Interface contacts:
Residue N25 in the second protein interacts with residue Q37 in the first protein (closest heavy-atom distance 4.8 Å).
Residue Q6 in the second protein contacts residue D43 in the first protein (closest heavy-atom distance 3.8 Å).
Residue V4 in the second protein contacts residue H82 in the first protein (closest heavy-atom distance 3.8 Å).
Residue V5 in the second protein interacts with residue Y47 in the first protein (closest heavy-atom distance 5.0 Å).
Residue V4 in the second protein interacts with residue I78 in the first protein (closest heavy-atom distance 4.0 Å).
Residue I26 in the second protein interacts with residue V40 in the first protein (closest heavy-atom distance 4.8 Å).
Residue R57 in the second protein contacts residue S74 in the first protein (closest heavy-atom distance 3.5 Å).
Residue V5 in the second protein contacts residue L42 in the first protein (closest heavy-atom distance 3.5 Å).
Residue S2 in the second protein contacts residue R81 in the first protein (closest heavy-atom distance 4.0 Å).
Residue R57 in the second protein is in contact with residue V40 in the first protein (closest heavy-atom distance 3.1 Å).
Residue V4 in the second protein contacts residue L42 in the first protein (closest heavy-atom distance 4.3 Å).
Residue Q6 in the second protein interacts with residue Q44 in the first protein (closest heavy-atom distance 2.9 Å).
Residue V4 in the second protein interacts with residue Y47 in the first protein (closest heavy-atom distance 3.9 Å).
Residue Q6 in the second protein is in contact with residue Y47 in the first protein (closest heavy-atom distance 3.0 Å).
Residue S2 in the second protein contacts residue I78 in the first protein (closest heavy-atom distance 4.0 Å).
Residue N25 in the second protein interacts with residue V40 in the first protein (closest heavy-atom distance 3.2 Å).
Residue N25 in the second protein is in contact with residue A36 in the first protein (closest heavy-atom distance 3.5 Å).
Residue Q6 in the second protein is in contact with residue L42 in the first protein (closest heavy-atom distance 3.2 Å).

These two protein chains interact to form a complex.

Sequence of the first protein:
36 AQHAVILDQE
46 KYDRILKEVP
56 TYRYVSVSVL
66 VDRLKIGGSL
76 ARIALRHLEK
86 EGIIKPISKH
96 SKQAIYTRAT

Sequence of the second protein:
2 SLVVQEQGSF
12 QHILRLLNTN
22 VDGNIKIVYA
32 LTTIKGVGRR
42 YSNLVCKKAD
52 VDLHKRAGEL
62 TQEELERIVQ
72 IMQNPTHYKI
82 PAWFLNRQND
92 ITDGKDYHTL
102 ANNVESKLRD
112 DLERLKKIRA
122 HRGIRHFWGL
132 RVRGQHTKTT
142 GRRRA